Sequence of protein 2:
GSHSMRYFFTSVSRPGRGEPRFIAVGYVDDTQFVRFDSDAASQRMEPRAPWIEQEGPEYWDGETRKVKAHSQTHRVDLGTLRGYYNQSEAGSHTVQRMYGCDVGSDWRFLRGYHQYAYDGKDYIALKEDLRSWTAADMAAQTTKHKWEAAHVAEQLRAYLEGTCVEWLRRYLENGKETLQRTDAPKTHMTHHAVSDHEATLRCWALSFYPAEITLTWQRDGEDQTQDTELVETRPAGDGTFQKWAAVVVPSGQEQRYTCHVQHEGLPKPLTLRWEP

Sequence of protein 1:
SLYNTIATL

Contacts between the two chains:
Residue R97 in protein 2 is in contact with residue I6 in protein 1 (closest heavy-atom distance 3.7 Å).
Residue K66 in protein 2 interacts with residue S1 in protein 1 (closest heavy-atom distance 2.8 Å).
Residue M5 in protein 2 interacts with residue S1 in protein 1 (closest heavy-atom distance 3.9 Å).
Residue L81 in protein 2 contacts residue L9 in protein 1 (closest heavy-atom distance 3.6 Å).
Residue Y116 in protein 2 interacts with residue L9 in protein 1 (closest heavy-atom distance 4.1 Å).
Residue D77 in protein 2 is in contact with residue A7 in protein 1 (closest heavy-atom distance 4.9 Å).
Residue K66 in protein 2 contacts residue N4 in protein 1 (closest heavy-atom distance 3.4 Å).
Residue H114 in protein 2 is in contact with residue I6 in protein 1 (closest heavy-atom distance 4.3 Å).
Residue H70 in protein 2 contacts residue I6 in protein 1 (closest heavy-atom distance 3.4 Å).
Residue Y159 in protein 2 is in contact with residue S1 in protein 1 (closest heavy-atom distance 2.6 Å).
Residue V152 in protein 2 interacts with residue A7 in protein 1 (closest heavy-atom distance 3.8 Å).
Residue K66 in protein 2 is in contact with residue Y3 in protein 1 (closest heavy-atom distance 3.9 Å).
Residue Y99 in protein 2 is in contact with residue L2 in protein 1 (closest heavy-atom distance 3.4 Å).
Residue T143 in protein 2 contacts residue L9 in protein 1 (closest heavy-atom distance 3.5 Å).
Residue D77 in protein 2 interacts with residue T8 in protein 1 (closest heavy-atom distance 3.6 Å).
Residue Y171 in protein 2 contacts residue S1 in protein 1 (closest heavy-atom distance 2.7 Å).
Residue Y84 in protein 2 is in contact with residue L9 in protein 1 (closest heavy-atom distance 4.1 Å).
Residue T73 in protein 2 is in contact with residue T8 in protein 1 (closest heavy-atom distance 3.8 Å).
Residue E63 in protein 2 contacts residue S1 in protein 1 (closest heavy-atom distance 3.0 Å).
Residue K66 in protein 2 is in contact with residue L2 in protein 1 (closest heavy-atom distance 2.9 Å).
Residue T73 in protein 2 is in contact with residue A7 in protein 1 (closest heavy-atom distance 3.9 Å).
Residue W147 in protein 2 is in contact with residue T8 in protein 1 (closest heavy-atom distance 2.9 Å).
Residue R97 in protein 2 interacts with residue A7 in protein 1 (closest heavy-atom distance 4.5 Å).
Residue K146 in protein 2 contacts residue T8 in protein 1 (closest heavy-atom distance 4.6 Å).
Residue Y7 in protein 2 is in contact with residue L2 in protein 1 (closest heavy-atom distance 3.5 Å).
Residue V67 in protein 2 is in contact with residue L2 in protein 1 (closest heavy-atom distance 3.6 Å).
Residue H70 in protein 2 is in contact with residue L2 in protein 1 (closest heavy-atom distance 4.2 Å).
Residue E63 in protein 2 interacts with residue L2 in protein 1 (closest heavy-atom distance 2.9 Å).
Residue W147 in protein 2 is in contact with residue A7 in protein 1 (closest heavy-atom distance 3.9 Å).
Residue Y123 in protein 2 is in contact with residue L9 in protein 1 (closest heavy-atom distance 3.7 Å).
Residue Y159 in protein 2 contacts residue L2 in protein 1 (closest heavy-atom distance 3.8 Å).
Residue T80 in protein 2 is in contact with residue L9 in protein 1 (closest heavy-atom distance 4.1 Å).
Residue Y99 in protein 2 is in contact with residue Y3 in protein 1 (closest heavy-atom distance 3.0 Å).
Residue L156 in protein 2 contacts residue Y3 in protein 1 (closest heavy-atom distance 3.3 Å).
Residue F9 in protein 2 contacts residue L2 in protein 1 (closest heavy-atom distance 3.6 Å).
Residue W167 in protein 2 interacts with residue S1 in protein 1 (closest heavy-atom distance 3.5 Å).
Residue V152 in protein 2 contacts residue Y3 in protein 1 (closest heavy-atom distance 4.5 Å).
Residue Y99 in protein 2 interacts with residue I6 in protein 1 (closest heavy-atom distance 4.0 Å).
Residue M45 in protein 2 contacts residue L2 in protein 1 (closest heavy-atom distance 3.5 Å).
Residue Q155 in protein 2 interacts with residue T5 in protein 1 (closest heavy-atom distance 3.4 Å).
Residue R65 in protein 2 contacts residue N4 in protein 1 (closest heavy-atom distance 2.7 Å).
Residue K146 in protein 2 interacts with residue L9 in protein 1 (closest heavy-atom distance 2.8 Å).
Residue Q155 in protein 2 is in contact with residue Y3 in protein 1 (closest heavy-atom distance 3.2 Å).
Residue D77 in protein 2 is in contact with residue L9 in protein 1 (closest heavy-atom distance 2.9 Å).
Residue V76 in protein 2 contacts residue T8 in protein 1 (closest heavy-atom distance 3.8 Å).
Residue Y159 in protein 2 contacts residue Y3 in protein 1 (closest heavy-atom distance 3.4 Å).
Residue H70 in protein 2 is in contact with residue Y3 in protein 1 (closest heavy-atom distance 3.2 Å).
Residue T73 in protein 2 interacts with residue I6 in protein 1 (closest heavy-atom distance 3.7 Å).
Residue Y7 in protein 2 interacts with residue S1 in protein 1 (closest heavy-atom distance 3.0 Å).
Residue W147 in protein 2 is in contact with residue L9 in protein 1 (closest heavy-atom distance 3.8 Å).
Residue Y59 in protein 2 interacts with residue S1 in protein 1 (closest heavy-atom distance 4.4 Å).
Residue F33 in protein 2 contacts residue S1 in protein 1 (closest heavy-atom distance 4.9 Å).

These two protein chains interact to form a complex.